Sequence of protein 2:
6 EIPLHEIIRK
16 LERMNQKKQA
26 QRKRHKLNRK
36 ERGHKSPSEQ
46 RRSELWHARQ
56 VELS

Sequence of protein 1:
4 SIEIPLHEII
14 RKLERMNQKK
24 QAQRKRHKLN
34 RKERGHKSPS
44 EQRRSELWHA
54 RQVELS

The following describes two proteins that form a bound complex.

Residue-level contacts at the interface:
Residue L16 in protein 1 contacts residue L9 in protein 2 (closest heavy-atom distance 4.0 Å).
Residue I12 in protein 1 interacts with residue L16 in protein 2 (closest heavy-atom distance 4.1 Å).
Residue N20 in protein 1 interacts with residue I13 in protein 2 (closest heavy-atom distance 4.5 Å).
Residue L16 in protein 1 is in contact with residue L16 in protein 2 (closest heavy-atom distance 3.9 Å).
Residue I13 in protein 1 contacts residue L16 in protein 2 (closest heavy-atom distance 3.6 Å).
Residue I13 in protein 1 interacts with residue E17 in protein 2 (closest heavy-atom distance 3.6 Å).
Residue I13 in protein 1 contacts residue I13 in protein 2 (closest heavy-atom distance 4.5 Å).
Residue L16 in protein 1 is in contact with residue I13 in protein 2 (closest heavy-atom distance 3.8 Å).
Residue L9 in protein 1 interacts with residue M19 in protein 2 (closest heavy-atom distance 4.8 Å).
Residue I13 in protein 1 interacts with residue N20 in protein 2 (closest heavy-atom distance 4.6 Å).
Residue N20 in protein 1 contacts residue L9 in protein 2 (closest heavy-atom distance 3.3 Å).
Residue E17 in protein 1 contacts residue I13 in protein 2 (closest heavy-atom distance 3.7 Å).
Residue H10 in protein 1 interacts with residue N20 in protein 2 (closest heavy-atom distance 4.7 Å).
Residue L16 in protein 1 is in contact with residue I12 in protein 2 (closest heavy-atom distance 4.0 Å).
Residue L9 in protein 1 interacts with residue N20 in protein 2 (closest heavy-atom distance 4.1 Å).
Residue M19 in protein 1 interacts with residue L9 in protein 2 (closest heavy-atom distance 4.1 Å).
Residue N20 in protein 1 is in contact with residue H10 in protein 2 (closest heavy-atom distance 4.3 Å).